This data describes a binding interaction between two proteins.

Sequence of protein 2:
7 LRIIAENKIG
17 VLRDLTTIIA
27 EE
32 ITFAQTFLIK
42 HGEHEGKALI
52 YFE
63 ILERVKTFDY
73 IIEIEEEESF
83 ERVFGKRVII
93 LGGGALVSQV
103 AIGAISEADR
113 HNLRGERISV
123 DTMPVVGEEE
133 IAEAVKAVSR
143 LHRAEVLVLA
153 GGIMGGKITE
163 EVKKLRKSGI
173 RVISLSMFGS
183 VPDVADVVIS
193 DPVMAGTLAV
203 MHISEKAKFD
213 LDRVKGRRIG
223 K

Contacts between the two chains:
Residue E44 in protein 1 contacts residue K166 in protein 2 (closest heavy-atom distance 2.7 Å).
Residue A136 in protein 1 interacts with residue V85 in protein 2 (closest heavy-atom distance 3.6 Å).
Residue E44 in protein 1 is in contact with residue K169 in protein 2 (closest heavy-atom distance 3.2 Å).
Residue V85 in protein 1 is in contact with residue M125 in protein 2 (closest heavy-atom distance 3.1 Å).
Residue S170 in protein 1 contacts residue G43 in protein 2 (closest heavy-atom distance 3.5 Å).
Residue R142 in protein 1 is in contact with residue R8 in protein 2 (closest heavy-atom distance 3.2 Å).
Residue E80 in protein 1 is in contact with residue E135 in protein 2 (closest heavy-atom distance 3.0 Å).
Residue R142 in protein 1 interacts with residue F38 in protein 2 (closest heavy-atom distance 3.5 Å).
Residue P126 in protein 1 interacts with residue I107 in protein 2 (closest heavy-atom distance 3.5 Å).
Residue H144 in protein 1 is in contact with residue F38 in protein 2 (closest heavy-atom distance 3.5 Å).
Residue R142 in protein 1 contacts residue F82 in protein 2 (closest heavy-atom distance 3.5 Å).
Residue G43 in protein 1 interacts with residue G171 in protein 2 (closest heavy-atom distance 3.5 Å).
Residue D111 in protein 1 is in contact with residue P126 in protein 2 (closest heavy-atom distance 3.4 Å).
Residue S100 in protein 1 interacts with residue I107 in protein 2 (closest heavy-atom distance 3.4 Å).
Residue Q36 in protein 1 interacts with residue F34 in protein 2 (closest heavy-atom distance 3.6 Å).
Residue T33 in protein 1 is in contact with residue F38 in protein 2 (closest heavy-atom distance 3.5 Å).
Residue Y52 in protein 1 is in contact with residue R142 in protein 2 (closest heavy-atom distance 2.8 Å).
Residue L39 in protein 1 contacts residue T33 in protein 2 (closest heavy-atom distance 3.6 Å).
Residue G96 in protein 1 is in contact with residue D111 in protein 2 (closest heavy-atom distance 2.9 Å).
Residue K138 in protein 1 interacts with residue E77 in protein 2 (closest heavy-atom distance 3.6 Å).
Residue D123 in protein 1 contacts residue D123 in protein 2 (closest heavy-atom distance 2.9 Å).
Residue F38 in protein 1 is in contact with residue T33 in protein 2 (closest heavy-atom distance 3.4 Å).
Residue R19 in protein 1 interacts with residue A26 in protein 2 (closest heavy-atom distance 3.6 Å).
Residue T22 in protein 1 contacts residue T22 in protein 2 (closest heavy-atom distance 2.9 Å).
Residue G43 in protein 1 contacts residue S170 in protein 2 (closest heavy-atom distance 3.5 Å).
Residue F34 in protein 1 contacts residue T37 in protein 2 (closest heavy-atom distance 3.2 Å).
Residue R19 in protein 1 interacts with residue T23 in protein 2 (closest heavy-atom distance 3.2 Å).
Residue T23 in protein 1 interacts with residue R19 in protein 2 (closest heavy-atom distance 3.5 Å).
Residue L143 in protein 1 contacts residue F86 in protein 2 (closest heavy-atom distance 3.6 Å).
Residue E77 in protein 1 interacts with residue K138 in protein 2 (closest heavy-atom distance 2.8 Å).
Residue S121 in protein 1 contacts residue T124 in protein 2 (closest heavy-atom distance 3.3 Å).
Residue M125 in protein 1 contacts residue V85 in protein 2 (closest heavy-atom distance 3.0 Å).
Residue I107 in protein 1 interacts with residue S100 in protein 2 (closest heavy-atom distance 3.5 Å).
Residue A35 in protein 1 interacts with residue T37 in protein 2 (closest heavy-atom distance 2.8 Å).
Residue Q36 in protein 1 contacts residue Q36 in protein 2 (closest heavy-atom distance 3.2 Å).
Residue G96 in protein 1 interacts with residue I107 in protein 2 (closest heavy-atom distance 3.5 Å).
Residue P126 in protein 1 is in contact with residue D111 in protein 2 (closest heavy-atom distance 3.3 Å).
Residue Q36 in protein 1 contacts residue A35 in protein 2 (closest heavy-atom distance 3.2 Å).
Residue K169 in protein 1 contacts residue E44 in protein 2 (closest heavy-atom distance 2.8 Å).
Residue R142 in protein 1 interacts with residue S81 in protein 2 (closest heavy-atom distance 3.4 Å).
Residue T22 in protein 1 interacts with residue R19 in protein 2 (closest heavy-atom distance 3.2 Å).
Residue F34 in protein 1 interacts with residue F38 in protein 2 (closest heavy-atom distance 3.5 Å).
Residue A139 in protein 1 is in contact with residue F86 in protein 2 (closest heavy-atom distance 3.6 Å).
Residue N114 in protein 1 interacts with residue P126 in protein 2 (closest heavy-atom distance 2.9 Å).
Residue R19 in protein 1 contacts residue T22 in protein 2 (closest heavy-atom distance 3.3 Å).
Residue S170 in protein 1 interacts with residue H42 in protein 2 (closest heavy-atom distance 3.2 Å).
Residue E80 in protein 1 interacts with residue R142 in protein 2 (closest heavy-atom distance 2.6 Å).
Residue K169 in protein 1 contacts residue G43 in protein 2 (closest heavy-atom distance 3.5 Å).
Residue F82 in protein 1 contacts residue R142 in protein 2 (closest heavy-atom distance 3.4 Å).
Residue P126 in protein 1 is in contact with residue N114 in protein 2 (closest heavy-atom distance 2.9 Å).
Residue V122 in protein 1 interacts with residue T124 in protein 2 (closest heavy-atom distance 2.9 Å).
Residue T124 in protein 1 is in contact with residue S121 in protein 2 (closest heavy-atom distance 3.1 Å).
Residue R142 in protein 1 contacts residue E79 in protein 2 (closest heavy-atom distance 3.4 Å).
Residue D111 in protein 1 contacts residue G96 in protein 2 (closest heavy-atom distance 3.1 Å).
Residue E135 in protein 1 contacts residue E80 in protein 2 (closest heavy-atom distance 3.2 Å).
Residue T37 in protein 1 contacts residue A35 in protein 2 (closest heavy-atom distance 2.7 Å).
Residue T37 in protein 1 contacts residue F34 in protein 2 (closest heavy-atom distance 3.2 Å).
Residue T124 in protein 1 is in contact with residue V122 in protein 2 (closest heavy-atom distance 2.8 Å).
Residue A35 in protein 1 interacts with residue Q36 in protein 2 (closest heavy-atom distance 3.4 Å).
Residue I107 in protein 1 contacts residue P126 in protein 2 (closest heavy-atom distance 3.5 Å).

Sequence of protein 1:
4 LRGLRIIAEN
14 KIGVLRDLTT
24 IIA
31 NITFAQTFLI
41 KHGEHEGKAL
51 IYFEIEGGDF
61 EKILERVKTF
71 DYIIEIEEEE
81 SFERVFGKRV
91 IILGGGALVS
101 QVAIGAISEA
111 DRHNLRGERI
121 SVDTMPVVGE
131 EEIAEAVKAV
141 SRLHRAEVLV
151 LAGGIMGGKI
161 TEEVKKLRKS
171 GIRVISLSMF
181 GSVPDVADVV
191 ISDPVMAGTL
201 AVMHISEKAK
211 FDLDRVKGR